The following describes two proteins that form a bound complex.

Sequence of chain A:
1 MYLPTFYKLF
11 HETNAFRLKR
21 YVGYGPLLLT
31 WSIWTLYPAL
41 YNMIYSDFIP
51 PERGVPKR

Contacts between the two chains:
Residue S74 in chain B interacts with residue W34 in chain A (closest heavy-atom distance 3.3 Å).
Residue L71 in chain B is in contact with residue L27 in chain A (closest heavy-atom distance 4.6 Å).
Residue Q67 in chain B contacts residue W31 in chain A (closest heavy-atom distance 5.0 Å).
Residue F75 in chain B interacts with residue W34 in chain A (closest heavy-atom distance 3.5 Å).
Residue P63 in chain B contacts residue Y24 in chain A (closest heavy-atom distance 3.3 Å).
Residue F68 in chain B interacts with residue P26 in chain A (closest heavy-atom distance 3.9 Å).
Residue L71 in chain B interacts with residue W31 in chain A (closest heavy-atom distance 3.5 Å).
Residue Q67 in chain B interacts with residue Y24 in chain A (closest heavy-atom distance 4.4 Å).
Residue F78 in chain B is in contact with residue W34 in chain A (closest heavy-atom distance 4.2 Å).
Residue F68 in chain B interacts with residue L27 in chain A (closest heavy-atom distance 3.8 Å).
Residue Q67 in chain B interacts with residue L27 in chain A (closest heavy-atom distance 3.4 Å).
Residue L71 in chain B interacts with residue T30 in chain A (closest heavy-atom distance 3.6 Å).
Residue S74 in chain B is in contact with residue W31 in chain A (closest heavy-atom distance 3.7 Å).
Residue F64 in chain B interacts with residue Y24 in chain A (closest heavy-atom distance 3.6 Å).
Residue F64 in chain B is in contact with residue G23 in chain A (closest heavy-atom distance 3.3 Å).
Residue F68 in chain B contacts residue T30 in chain A (closest heavy-atom distance 3.7 Å).
Residue L71 in chain B is in contact with residue W34 in chain A (closest heavy-atom distance 3.6 Å).
Residue F64 in chain B interacts with residue L27 in chain A (closest heavy-atom distance 4.7 Å).

Sequence of chain B:
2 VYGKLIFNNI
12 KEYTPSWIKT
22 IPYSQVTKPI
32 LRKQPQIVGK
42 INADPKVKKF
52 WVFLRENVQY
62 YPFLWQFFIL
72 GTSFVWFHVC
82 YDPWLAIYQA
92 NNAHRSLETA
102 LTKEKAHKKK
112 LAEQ